Sequence of protein 1:
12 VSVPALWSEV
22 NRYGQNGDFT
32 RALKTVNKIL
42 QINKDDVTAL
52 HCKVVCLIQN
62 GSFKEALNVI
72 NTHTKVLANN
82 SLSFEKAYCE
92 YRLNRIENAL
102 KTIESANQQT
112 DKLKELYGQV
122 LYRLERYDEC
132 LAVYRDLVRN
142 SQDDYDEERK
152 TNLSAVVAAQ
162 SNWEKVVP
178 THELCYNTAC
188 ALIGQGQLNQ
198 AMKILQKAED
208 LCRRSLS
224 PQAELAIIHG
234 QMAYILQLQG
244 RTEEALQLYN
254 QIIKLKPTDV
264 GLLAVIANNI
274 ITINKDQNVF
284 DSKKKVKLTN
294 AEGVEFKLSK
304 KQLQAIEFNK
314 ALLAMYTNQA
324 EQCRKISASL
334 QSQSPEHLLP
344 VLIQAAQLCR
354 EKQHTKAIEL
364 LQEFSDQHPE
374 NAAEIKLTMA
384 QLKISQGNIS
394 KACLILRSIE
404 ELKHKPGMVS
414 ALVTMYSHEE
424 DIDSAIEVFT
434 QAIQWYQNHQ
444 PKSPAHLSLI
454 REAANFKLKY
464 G

Interface contacts:
Residue Y146 in protein 1 contacts residue N546 in protein 2 (closest heavy-atom distance 3.2 Å).
Residue P409 in protein 1 is in contact with residue F508 in protein 2 (closest heavy-atom distance 3.3 Å).
Residue D47 in protein 1 interacts with residue K556 in protein 2 (closest heavy-atom distance 2.4 Å).
Residue Y89 in protein 1 contacts residue L545 in protein 2 (closest heavy-atom distance 3.3 Å).
Residue T275 in protein 1 is in contact with residue P533 in protein 2 (closest heavy-atom distance 3.4 Å).
Residue Q60 in protein 1 contacts residue V548 in protein 2 (closest heavy-atom distance 2.9 Å).
Residue Y183 in protein 1 contacts residue K537 in protein 2 (closest heavy-atom distance 3.3 Å).
Residue F432 in protein 1 is in contact with residue F511 in protein 2 (closest heavy-atom distance 3.5 Å).
Residue T152 in protein 1 interacts with residue F541 in protein 2 (closest heavy-atom distance 3.5 Å).
Residue N163 in protein 1 contacts residue P535 in protein 2 (closest heavy-atom distance 3.2 Å).
Residue N271 in protein 1 is in contact with residue I534 in protein 2 (closest heavy-atom distance 3.1 Å).
Residue E116 in protein 1 is in contact with residue A544 in protein 2 (closest heavy-atom distance 3.0 Å).
Residue Q120 in protein 1 interacts with residue L543 in protein 2 (closest heavy-atom distance 3.1 Å).
Residue E116 in protein 1 is in contact with residue L543 in protein 2 (closest heavy-atom distance 2.9 Å).
Residue L341 in protein 1 interacts with residue Q532 in protein 2 (closest heavy-atom distance 3.4 Å).
Residue S388 in protein 1 contacts residue K520 in protein 2 (closest heavy-atom distance 3.2 Å).
Residue P15 in protein 1 is in contact with residue E558 in protein 2 (closest heavy-atom distance 3.3 Å).
Residue N184 in protein 1 interacts with residue L539 in protein 2 (closest heavy-atom distance 2.8 Å).
Residue N272 in protein 1 interacts with residue I534 in protein 2 (closest heavy-atom distance 2.9 Å).
Residue N22 in protein 1 contacts residue L557 in protein 2 (closest heavy-atom distance 3.5 Å).
Residue W18 in protein 1 contacts residue K556 in protein 2 (closest heavy-atom distance 3.0 Å).
Residue P409 in protein 1 contacts residue T510 in protein 2 (closest heavy-atom distance 3.2 Å).
Residue G410 in protein 1 is in contact with residue T510 in protein 2 (closest heavy-atom distance 3.5 Å).
Residue Q384 in protein 1 interacts with residue V525 in protein 2 (closest heavy-atom distance 2.9 Å).
Residue E227 in protein 1 contacts residue L539 in protein 2 (closest heavy-atom distance 3.3 Å).
Residue Q384 in protein 1 contacts residue L524 in protein 2 (closest heavy-atom distance 3.0 Å).
Residue L315 in protein 1 interacts with residue P529 in protein 2 (closest heavy-atom distance 3.3 Å).
Residue F30 in protein 1 contacts residue F550 in protein 2 (closest heavy-atom distance 3.5 Å).
Residue T417 in protein 1 contacts residue V518 in protein 2 (closest heavy-atom distance 3.3 Å).
Residue Y89 in protein 1 contacts residue A544 in protein 2 (closest heavy-atom distance 3.5 Å).
Residue V268 in protein 1 interacts with residue I534 in protein 2 (closest heavy-atom distance 3.4 Å).
Residue N272 in protein 1 is in contact with residue P533 in protein 2 (closest heavy-atom distance 3.3 Å).
Residue Q120 in protein 1 interacts with residue D542 in protein 2 (closest heavy-atom distance 2.7 Å).
Residue Q389 in protein 1 interacts with residue K520 in protein 2 (closest heavy-atom distance 2.6 Å).
Residue N153 in protein 1 contacts residue F540 in protein 2 (closest heavy-atom distance 3.2 Å).
Residue Q305 in protein 1 contacts residue P535 in protein 2 (closest heavy-atom distance 3.0 Å).
Residue Q234 in protein 1 contacts residue C536 in protein 2 (closest heavy-atom distance 3.1 Å).
Residue Y319 in protein 1 is in contact with residue P528 in protein 2 (closest heavy-atom distance 3.4 Å).
Residue C57 in protein 1 is in contact with residue F550 in protein 2 (closest heavy-atom distance 3.4 Å).
Residue Y89 in protein 1 contacts residue D542 in protein 2 (closest heavy-atom distance 3.1 Å).
Residue T49 in protein 1 contacts residue K556 in protein 2 (closest heavy-atom distance 3.1 Å).
Residue L405 in protein 1 is in contact with residue F508 in protein 2 (closest heavy-atom distance 3.5 Å).
Residue Y183 in protein 1 interacts with residue C536 in protein 2 (closest heavy-atom distance 3.3 Å).
Residue E116 in protein 1 interacts with residue H547 in protein 2 (closest heavy-atom distance 3.0 Å).
Residue K113 in protein 1 contacts residue H547 in protein 2 (closest heavy-atom distance 3.4 Å).
Residue Y135 in protein 1 is in contact with residue L543 in protein 2 (closest heavy-atom distance 3.5 Å).
Residue T381 in protein 1 interacts with residue V525 in protein 2 (closest heavy-atom distance 3.3 Å).
Residue E455 in protein 1 is in contact with residue F511 in protein 2 (closest heavy-atom distance 3.4 Å).
Residue R93 in protein 1 contacts residue D542 in protein 2 (closest heavy-atom distance 3.5 Å).
Residue V56 in protein 1 interacts with residue A549 in protein 2 (closest heavy-atom distance 3.2 Å).
Residue Q120 in protein 1 contacts residue A544 in protein 2 (closest heavy-atom distance 3.0 Å).
Residue N153 in protein 1 contacts residue F541 in protein 2 (closest heavy-atom distance 2.5 Å).
Residue S413 in protein 1 interacts with residue F511 in protein 2 (closest heavy-atom distance 3.2 Å).
Residue E149 in protein 1 is in contact with residue L543 in protein 2 (closest heavy-atom distance 3.5 Å).
Residue A156 in protein 1 interacts with residue L539 in protein 2 (closest heavy-atom distance 3.2 Å).
Residue R93 in protein 1 interacts with residue L545 in protein 2 (closest heavy-atom distance 3.4 Å).
Residue Y319 in protein 1 interacts with residue F531 in protein 2 (closest heavy-atom distance 3.5 Å).
Residue N312 in protein 1 is in contact with residue Q532 in protein 2 (closest heavy-atom distance 3.0 Å).
Residue L380 in protein 1 interacts with residue L524 in protein 2 (closest heavy-atom distance 3.5 Å).
Residue T381 in protein 1 interacts with residue F527 in protein 2 (closest heavy-atom distance 3.5 Å).

Sequence of protein 2:
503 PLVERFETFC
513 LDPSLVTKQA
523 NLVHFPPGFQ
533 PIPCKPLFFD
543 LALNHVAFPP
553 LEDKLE

The following describes two proteins that form a bound complex.